This data describes a binding interaction between two proteins.

Interface contacts:
Residue A17 in chain B contacts residue W23 in chain A (closest heavy-atom distance 4.7 Å).
Residue V24 in chain B interacts with residue F27 in chain A (closest heavy-atom distance 3.6 Å).
Residue A20 in chain B interacts with residue L28 in chain A (closest heavy-atom distance 3.8 Å).
Residue S21 in chain B is in contact with residue W23 in chain A (closest heavy-atom distance 4.2 Å).
Residue L164 in chain B interacts with residue V11 in chain A (closest heavy-atom distance 3.8 Å).
Residue A47 in chain B contacts residue V11 in chain A (closest heavy-atom distance 3.5 Å).
Residue A163 in chain B interacts with residue Q12 in chain A (closest heavy-atom distance 2.9 Å).
Residue F39 in chain B interacts with residue L20 in chain A (closest heavy-atom distance 3.7 Å).
Residue V46 in chain B interacts with residue R10 in chain A (closest heavy-atom distance 3.3 Å).
Residue R35 in chain B interacts with residue W23 in chain A (closest heavy-atom distance 3.5 Å).
Residue F16 in chain B interacts with residue A24 in chain A (closest heavy-atom distance 4.0 Å).
Residue S188 in chain B interacts with residue L28 in chain A (closest heavy-atom distance 2.7 Å).
Residue R35 in chain B is in contact with residue Q19 in chain A (closest heavy-atom distance 3.8 Å).
Residue A163 in chain B contacts residue C8 in chain A (closest heavy-atom distance 3.4 Å).
Residue A47 in chain B contacts residue L7 in chain A (closest heavy-atom distance 3.7 Å).
Residue A163 in chain B contacts residue L7 in chain A (closest heavy-atom distance 4.6 Å).
Residue V46 in chain B contacts residue A14 in chain A (closest heavy-atom distance 4.1 Å).
Residue H32 in chain B contacts residue F27 in chain A (closest heavy-atom distance 3.5 Å).
Residue L50 in chain B interacts with residue V11 in chain A (closest heavy-atom distance 4.1 Å).
Residue L50 in chain B is in contact with residue L7 in chain A (closest heavy-atom distance 4.1 Å).
Residue V175 in chain B contacts residue L25 in chain A (closest heavy-atom distance 3.9 Å).
Residue F16 in chain B contacts residue L28 in chain A (closest heavy-atom distance 3.5 Å).
Residue L160 in chain B interacts with residue V11 in chain A (closest heavy-atom distance 3.7 Å).
Residue L172 in chain B contacts residue L28 in chain A (closest heavy-atom distance 4.0 Å).
Residue S42 in chain B contacts residue P17 in chain A (closest heavy-atom distance 3.5 Å).
Residue G49 in chain B is in contact with residue L7 in chain A (closest heavy-atom distance 4.0 Å).
Residue A190 in chain B contacts residue L28 in chain A (closest heavy-atom distance 3.8 Å).
Residue A20 in chain B is in contact with residue A24 in chain A (closest heavy-atom distance 4.1 Å).
Residue F16 in chain B is in contact with residue L25 in chain A (closest heavy-atom distance 3.6 Å).
Residue H32 in chain B is in contact with residue W23 in chain A (closest heavy-atom distance 3.3 Å).
Residue L176 in chain B interacts with residue L25 in chain A (closest heavy-atom distance 3.8 Å).
Residue L172 in chain B is in contact with residue L25 in chain A (closest heavy-atom distance 3.9 Å).
Residue P165 in chain B contacts residue Q12 in chain A (closest heavy-atom distance 3.3 Å).
Residue A17 in chain B is in contact with residue L16 in chain A (closest heavy-atom distance 3.9 Å).
Residue L14 in chain B interacts with residue A14 in chain A (closest heavy-atom distance 4.1 Å).
Residue L164 in chain B interacts with residue Q12 in chain A (closest heavy-atom distance 3.6 Å).
Residue A19 in chain B is in contact with residue L28 in chain A (closest heavy-atom distance 4.0 Å).
Residue G10 in chain B is in contact with residue Q12 in chain A (closest heavy-atom distance 3.6 Å).
Residue A13 in chain B is in contact with residue L16 in chain A (closest heavy-atom distance 4.1 Å).
Residue A17 in chain B is in contact with residue L20 in chain A (closest heavy-atom distance 4.8 Å).
Residue A9 in chain B interacts with residue R15 in chain A (closest heavy-atom distance 4.7 Å).
Residue V46 in chain B contacts residue V11 in chain A (closest heavy-atom distance 4.8 Å).
Residue G10 in chain B contacts residue A14 in chain A (closest heavy-atom distance 3.7 Å).
Residue K162 in chain B contacts residue C8 in chain A (closest heavy-atom distance 4.2 Å).
Residue L14 in chain B contacts residue L16 in chain A (closest heavy-atom distance 3.7 Å).
Residue V24 in chain B contacts residue W23 in chain A (closest heavy-atom distance 3.7 Å).
Residue W191 in chain B contacts residue L28 in chain A (closest heavy-atom distance 4.2 Å).
Residue S42 in chain B is in contact with residue L16 in chain A (closest heavy-atom distance 3.7 Å).
Residue A17 in chain B is in contact with residue A24 in chain A (closest heavy-atom distance 3.9 Å).
Residue E38 in chain B interacts with residue L20 in chain A (closest heavy-atom distance 3.9 Å).
Residue A9 in chain B is in contact with residue A14 in chain A (closest heavy-atom distance 4.4 Å).
Residue A163 in chain B is in contact with residue V11 in chain A (closest heavy-atom distance 3.9 Å).
Residue A20 in chain B is in contact with residue W23 in chain A (closest heavy-atom distance 3.7 Å).
Residue P11 in chain B contacts residue Q12 in chain A (closest heavy-atom distance 4.0 Å).
Residue Q23 in chain B contacts residue F27 in chain A (closest heavy-atom distance 3.7 Å).
Residue S42 in chain B interacts with residue L20 in chain A (closest heavy-atom distance 4.5 Å).
Residue L14 in chain B interacts with residue V11 in chain A (closest heavy-atom distance 3.4 Å).
Residue R35 in chain B contacts residue L20 in chain A (closest heavy-atom distance 3.6 Å).
Residue A20 in chain B interacts with residue F27 in chain A (closest heavy-atom distance 3.7 Å).
Residue F39 in chain B contacts residue L16 in chain A (closest heavy-atom distance 3.7 Å).

Sequence of chain A:
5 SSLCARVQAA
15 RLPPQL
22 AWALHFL

Sequence of chain B:
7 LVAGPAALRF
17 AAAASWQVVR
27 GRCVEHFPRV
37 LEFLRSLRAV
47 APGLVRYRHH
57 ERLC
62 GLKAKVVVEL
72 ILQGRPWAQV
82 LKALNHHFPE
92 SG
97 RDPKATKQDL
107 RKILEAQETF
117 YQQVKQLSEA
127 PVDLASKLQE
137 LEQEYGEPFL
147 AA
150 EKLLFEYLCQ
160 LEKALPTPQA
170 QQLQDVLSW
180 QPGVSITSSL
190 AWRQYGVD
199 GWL